Sequence of the second protein:
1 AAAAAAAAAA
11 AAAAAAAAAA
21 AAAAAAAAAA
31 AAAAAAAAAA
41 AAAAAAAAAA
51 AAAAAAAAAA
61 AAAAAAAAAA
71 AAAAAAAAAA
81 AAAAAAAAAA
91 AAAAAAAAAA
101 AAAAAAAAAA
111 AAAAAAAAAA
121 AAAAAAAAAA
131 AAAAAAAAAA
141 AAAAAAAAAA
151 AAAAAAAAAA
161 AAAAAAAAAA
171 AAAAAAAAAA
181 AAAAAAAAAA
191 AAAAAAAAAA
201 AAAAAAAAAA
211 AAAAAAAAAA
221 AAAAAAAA

Interface contacts:
Residue A137 in the second protein interacts with residue A19 in the first protein (closest heavy-atom distance 3.8 Å).
Residue A155 in the second protein contacts residue A17 in the first protein (closest heavy-atom distance 3.9 Å).
Residue A136 in the second protein contacts residue A17 in the first protein (closest heavy-atom distance 4.1 Å).
Residue A138 in the second protein interacts with residue A19 in the first protein (closest heavy-atom distance 4.8 Å).

The following describes two proteins that form a bound complex.

Sequence of the first protein:
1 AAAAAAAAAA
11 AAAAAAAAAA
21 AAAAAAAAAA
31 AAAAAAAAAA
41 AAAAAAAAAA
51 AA